Sequence of the first protein:
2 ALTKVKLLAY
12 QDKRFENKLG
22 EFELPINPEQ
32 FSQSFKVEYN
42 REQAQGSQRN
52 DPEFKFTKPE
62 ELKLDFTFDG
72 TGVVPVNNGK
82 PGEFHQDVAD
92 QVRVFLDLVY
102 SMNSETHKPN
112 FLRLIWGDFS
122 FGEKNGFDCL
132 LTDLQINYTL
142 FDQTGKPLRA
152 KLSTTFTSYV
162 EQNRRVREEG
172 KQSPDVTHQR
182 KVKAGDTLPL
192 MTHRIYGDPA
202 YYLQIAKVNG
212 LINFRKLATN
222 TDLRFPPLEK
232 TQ

This data describes a binding interaction between two proteins.

Sequence of the second protein:
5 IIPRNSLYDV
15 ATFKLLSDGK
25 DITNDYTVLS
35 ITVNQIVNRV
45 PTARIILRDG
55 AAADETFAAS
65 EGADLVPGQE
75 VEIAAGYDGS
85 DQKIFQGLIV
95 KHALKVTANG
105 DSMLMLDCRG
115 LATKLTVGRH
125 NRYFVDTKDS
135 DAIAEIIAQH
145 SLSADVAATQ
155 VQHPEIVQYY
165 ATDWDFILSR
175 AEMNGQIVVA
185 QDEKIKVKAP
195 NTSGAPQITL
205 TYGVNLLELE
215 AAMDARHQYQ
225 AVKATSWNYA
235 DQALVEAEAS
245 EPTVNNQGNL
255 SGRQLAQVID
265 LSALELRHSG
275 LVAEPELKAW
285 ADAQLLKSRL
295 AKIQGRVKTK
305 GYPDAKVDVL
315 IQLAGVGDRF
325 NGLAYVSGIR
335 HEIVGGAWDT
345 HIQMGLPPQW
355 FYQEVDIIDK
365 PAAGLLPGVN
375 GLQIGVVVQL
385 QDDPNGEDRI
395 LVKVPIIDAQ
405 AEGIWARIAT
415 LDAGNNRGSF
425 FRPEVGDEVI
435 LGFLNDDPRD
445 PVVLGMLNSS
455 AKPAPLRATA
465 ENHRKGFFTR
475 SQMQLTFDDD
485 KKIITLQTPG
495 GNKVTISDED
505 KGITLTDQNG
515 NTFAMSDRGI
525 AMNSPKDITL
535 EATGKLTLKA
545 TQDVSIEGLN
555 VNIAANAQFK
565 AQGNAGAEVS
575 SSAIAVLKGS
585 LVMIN

Interface contacts:
Residue T101 in the second protein is in contact with residue Q46 in the first protein (closest heavy-atom distance 4.5 Å).
Residue A56 in the second protein is in contact with residue G47 in the first protein (closest heavy-atom distance 4.0 Å).
Residue N103 in the second protein contacts residue Q46 in the first protein (closest heavy-atom distance 4.1 Å).
Residue A102 in the second protein contacts residue Q46 in the first protein (closest heavy-atom distance 4.1 Å).
Residue A56 in the second protein is in contact with residue Q46 in the first protein (closest heavy-atom distance 4.3 Å).
Residue V100 in the second protein contacts residue Q46 in the first protein (closest heavy-atom distance 4.9 Å).
Residue G104 in the second protein is in contact with residue Q46 in the first protein (closest heavy-atom distance 2.9 Å).